This data describes a binding interaction between two proteins.

Sequence of protein 1:
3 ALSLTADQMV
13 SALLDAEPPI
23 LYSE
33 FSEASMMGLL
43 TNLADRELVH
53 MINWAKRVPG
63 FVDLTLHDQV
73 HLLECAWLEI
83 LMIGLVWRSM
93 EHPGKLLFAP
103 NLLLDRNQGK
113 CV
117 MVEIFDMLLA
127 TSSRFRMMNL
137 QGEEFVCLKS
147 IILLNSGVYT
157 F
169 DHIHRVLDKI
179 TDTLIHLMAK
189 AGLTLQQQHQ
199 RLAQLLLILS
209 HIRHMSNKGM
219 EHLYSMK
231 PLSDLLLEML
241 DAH

Sequence of protein 2:
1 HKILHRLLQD

Interface contacts:
Residue L68 in protein 1 is in contact with residue L8 in protein 2 (closest heavy-atom distance 4.7 Å).
Residue E238 in protein 1 is in contact with residue L4 in protein 2 (closest heavy-atom distance 4.7 Å).
Residue L68 in protein 1 is in contact with residue H5 in protein 2 (closest heavy-atom distance 3.1 Å).
Residue V72 in protein 1 contacts residue L8 in protein 2 (closest heavy-atom distance 3.6 Å).
Residue F63 in protein 1 contacts residue L8 in protein 2 (closest heavy-atom distance 4.4 Å).
Residue L235 in protein 1 is in contact with residue L4 in protein 2 (closest heavy-atom distance 4.2 Å).
Residue E238 in protein 1 interacts with residue I3 in protein 2 (closest heavy-atom distance 3.3 Å).
Residue V72 in protein 1 is in contact with residue H5 in protein 2 (closest heavy-atom distance 3.2 Å).
Residue V72 in protein 1 interacts with residue K2 in protein 2 (closest heavy-atom distance 3.9 Å).
Residue I54 in protein 1 contacts residue L8 in protein 2 (closest heavy-atom distance 3.7 Å).
Residue E76 in protein 1 contacts residue K2 in protein 2 (closest heavy-atom distance 4.1 Å).
Residue I54 in protein 1 is in contact with residue L4 in protein 2 (closest heavy-atom distance 3.6 Å).
Residue M239 in protein 1 contacts residue L4 in protein 2 (closest heavy-atom distance 3.9 Å).
Residue L75 in protein 1 interacts with residue L4 in protein 2 (closest heavy-atom distance 4.3 Å).
Residue L68 in protein 1 contacts residue Q9 in protein 2 (closest heavy-atom distance 3.4 Å).
Residue D234 in protein 1 is in contact with residue I3 in protein 2 (closest heavy-atom distance 4.6 Å).
Residue V51 in protein 1 contacts residue L7 in protein 2 (closest heavy-atom distance 4.2 Å).
Residue E238 in protein 1 interacts with residue H1 in protein 2 (closest heavy-atom distance 4.3 Å).
Residue E238 in protein 1 interacts with residue K2 in protein 2 (closest heavy-atom distance 3.2 Å).
Residue L75 in protein 1 is in contact with residue L8 in protein 2 (closest heavy-atom distance 3.9 Å).
Residue L235 in protein 1 is in contact with residue I3 in protein 2 (closest heavy-atom distance 3.5 Å).
Residue Q71 in protein 1 is in contact with residue L8 in protein 2 (closest heavy-atom distance 4.0 Å).
Residue H69 in protein 1 interacts with residue H5 in protein 2 (closest heavy-atom distance 4.6 Å).
Residue I54 in protein 1 contacts residue L7 in protein 2 (closest heavy-atom distance 3.8 Å).
Residue E76 in protein 1 is in contact with residue L4 in protein 2 (closest heavy-atom distance 4.2 Å).
Residue V72 in protein 1 interacts with residue L4 in protein 2 (closest heavy-atom distance 3.7 Å).
Residue L235 in protein 1 contacts residue L7 in protein 2 (closest heavy-atom distance 4.8 Å).